Sequence of chain B:
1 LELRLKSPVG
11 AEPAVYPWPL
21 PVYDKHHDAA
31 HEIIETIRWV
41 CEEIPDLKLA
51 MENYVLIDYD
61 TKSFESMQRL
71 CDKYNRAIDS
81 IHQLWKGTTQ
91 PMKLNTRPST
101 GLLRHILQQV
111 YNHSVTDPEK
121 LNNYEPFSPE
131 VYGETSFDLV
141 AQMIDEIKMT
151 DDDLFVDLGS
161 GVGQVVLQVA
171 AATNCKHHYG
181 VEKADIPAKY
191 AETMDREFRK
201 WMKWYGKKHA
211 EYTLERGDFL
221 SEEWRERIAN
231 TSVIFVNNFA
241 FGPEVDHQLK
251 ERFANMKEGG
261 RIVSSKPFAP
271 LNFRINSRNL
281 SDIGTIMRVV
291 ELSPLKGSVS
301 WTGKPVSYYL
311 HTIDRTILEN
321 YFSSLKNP

Sequence of chain A:
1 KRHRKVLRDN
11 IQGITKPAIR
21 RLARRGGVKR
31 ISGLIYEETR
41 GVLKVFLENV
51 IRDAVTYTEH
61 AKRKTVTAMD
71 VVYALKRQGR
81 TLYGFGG

The following describes two proteins that form a bound complex.

Residue-level contacts at the interface:
Residue W301 in chain B contacts residue E48 in chain A (closest heavy-atom distance 3.0 Å).
Residue W301 in chain B interacts with residue K44 in chain A (closest heavy-atom distance 3.8 Å).
Residue K120 in chain B is in contact with residue H3 in chain A (closest heavy-atom distance 4.3 Å).
Residue T302 in chain B is in contact with residue E48 in chain A (closest heavy-atom distance 4.9 Å).
Residue T302 in chain B interacts with residue K44 in chain A (closest heavy-atom distance 3.8 Å).